The following describes two proteins that form a bound complex.

Sequence of the first protein:
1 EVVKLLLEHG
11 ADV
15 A

Sequence of the second protein:
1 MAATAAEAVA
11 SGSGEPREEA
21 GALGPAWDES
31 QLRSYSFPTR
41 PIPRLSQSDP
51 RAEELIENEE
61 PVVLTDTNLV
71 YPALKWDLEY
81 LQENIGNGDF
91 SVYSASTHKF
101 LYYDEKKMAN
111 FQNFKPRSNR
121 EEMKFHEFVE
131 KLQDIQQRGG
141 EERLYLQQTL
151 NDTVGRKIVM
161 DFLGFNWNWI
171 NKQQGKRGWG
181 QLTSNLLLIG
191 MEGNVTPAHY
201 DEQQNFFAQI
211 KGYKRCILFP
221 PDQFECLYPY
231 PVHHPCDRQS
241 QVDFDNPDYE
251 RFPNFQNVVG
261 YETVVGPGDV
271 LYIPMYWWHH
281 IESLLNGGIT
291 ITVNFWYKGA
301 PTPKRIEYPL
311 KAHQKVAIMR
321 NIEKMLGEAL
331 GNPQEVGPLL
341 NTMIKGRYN

Interface contacts:
Residue M325 in the second protein contacts residue V2 in the first protein (closest heavy-atom distance 4.1 Å).
Residue A329 in the second protein interacts with residue V3 in the first protein (closest heavy-atom distance 3.8 Å).
Residue M325 in the second protein interacts with residue L6 in the first protein (closest heavy-atom distance 3.6 Å).
Residue E328 in the second protein contacts residue V3 in the first protein (closest heavy-atom distance 3.9 Å).
Residue E328 in the second protein interacts with residue V2 in the first protein (closest heavy-atom distance 3.7 Å).
Residue A329 in the second protein is in contact with residue L6 in the first protein (closest heavy-atom distance 3.8 Å).
Residue L326 in the second protein interacts with residue L6 in the first protein (closest heavy-atom distance 4.5 Å).